Interface contacts:
Residue R174 in protein 2 contacts residue D94 in protein 1 (closest heavy-atom distance 4.0 Å).
Residue G175 in protein 2 contacts residue L97 in protein 1 (closest heavy-atom distance 3.4 Å).
Residue G175 in protein 2 contacts residue D94 in protein 1 (closest heavy-atom distance 3.6 Å).
Residue P182 in protein 2 contacts residue S22 in protein 1 (closest heavy-atom distance 4.5 Å).

The following describes two proteins that form a bound complex.

Sequence of protein 1:
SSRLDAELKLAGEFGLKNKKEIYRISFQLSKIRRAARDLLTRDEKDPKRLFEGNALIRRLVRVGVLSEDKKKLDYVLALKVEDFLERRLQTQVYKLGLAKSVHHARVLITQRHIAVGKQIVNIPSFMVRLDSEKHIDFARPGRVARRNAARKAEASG

Sequence of protein 2:
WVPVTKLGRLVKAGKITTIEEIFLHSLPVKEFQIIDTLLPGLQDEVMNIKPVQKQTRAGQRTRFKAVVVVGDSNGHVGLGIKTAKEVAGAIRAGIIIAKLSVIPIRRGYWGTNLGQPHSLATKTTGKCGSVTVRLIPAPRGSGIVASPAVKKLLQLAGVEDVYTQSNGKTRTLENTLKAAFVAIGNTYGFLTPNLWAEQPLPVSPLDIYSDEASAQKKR